Contacts between the two chains:
Residue I12 in chain B interacts with residue A3 in chain A (closest heavy-atom distance 3.8 Å).
Residue F43 in chain B interacts with residue L32 in chain A (closest heavy-atom distance 3.4 Å).
Residue F19 in chain B contacts residue F8 in chain A (closest heavy-atom distance 4.1 Å).
Residue W50 in chain B is in contact with residue F35 in chain A (closest heavy-atom distance 3.4 Å).
Residue I26 in chain B contacts residue A14 in chain A (closest heavy-atom distance 3.7 Å).
Residue F53 in chain B interacts with residue S38 in chain A (closest heavy-atom distance 3.5 Å).
Residue R31 in chain B is in contact with residue D17 in chain A (closest heavy-atom distance 4.6 Å).
Residue N30 in chain B contacts residue D17 in chain A (closest heavy-atom distance 4.8 Å).
Residue F19 in chain B is in contact with residue L11 in chain A (closest heavy-atom distance 3.5 Å).
Residue E34 in chain B interacts with residue D17 in chain A (closest heavy-atom distance 4.8 Å).
Residue E47 in chain B contacts residue S31 in chain A (closest heavy-atom distance 3.1 Å).
Residue I37 in chain B interacts with residue N21 in chain A (closest heavy-atom distance 3.6 Å).
Residue S51 in chain B contacts residue S38 in chain A (closest heavy-atom distance 4.5 Å).
Residue I15 in chain B contacts residue F4 in chain A (closest heavy-atom distance 3.8 Å).
Residue N41 in chain B contacts residue M28 in chain A (closest heavy-atom distance 3.5 Å).
Residue I37 in chain B is in contact with residue F25 in chain A (closest heavy-atom distance 3.4 Å).
Residue N41 in chain B is in contact with residue H24 in chain A (closest heavy-atom distance 4.8 Å).
Residue I37 in chain B contacts residue M28 in chain A (closest heavy-atom distance 3.6 Å).
Residue I12 in chain B contacts residue N2 in chain A (closest heavy-atom distance 4.8 Å).
Residue L33 in chain B contacts residue F25 in chain A (closest heavy-atom distance 3.7 Å).
Residue E47 in chain B interacts with residue F35 in chain A (closest heavy-atom distance 4.4 Å).
Residue I12 in chain B is in contact with residue F4 in chain A (closest heavy-atom distance 3.6 Å).
Residue L33 in chain B interacts with residue N21 in chain A (closest heavy-atom distance 3.3 Å).
Residue N30 in chain B is in contact with residue L18 in chain A (closest heavy-atom distance 3.4 Å).
Residue G40 in chain B is in contact with residue M28 in chain A (closest heavy-atom distance 3.2 Å).
Residue N30 in chain B interacts with residue A14 in chain A (closest heavy-atom distance 4.9 Å).
Residue E54 in chain B contacts residue S38 in chain A (closest heavy-atom distance 3.5 Å).
Residue F53 in chain B contacts residue S41 in chain A (closest heavy-atom distance 4.2 Å).
Residue I37 in chain B interacts with residue H24 in chain A (closest heavy-atom distance 3.4 Å).
Residue E34 in chain B is in contact with residue N21 in chain A (closest heavy-atom distance 3.1 Å).
Residue L23 in chain B interacts with residue L11 in chain A (closest heavy-atom distance 3.5 Å).
Residue V46 in chain B is in contact with residue F35 in chain A (closest heavy-atom distance 3.5 Å).
Residue F43 in chain B contacts residue S31 in chain A (closest heavy-atom distance 2.9 Å).
Residue V36 in chain B contacts residue F25 in chain A (closest heavy-atom distance 4.9 Å).
Residue N27 in chain B is in contact with residue E10 in chain A (closest heavy-atom distance 4.3 Å).
Residue E47 in chain B contacts residue R34 in chain A (closest heavy-atom distance 3.0 Å).
Residue E54 in chain B is in contact with residue R34 in chain A (closest heavy-atom distance 4.4 Å).
Residue W50 in chain B is in contact with residue S38 in chain A (closest heavy-atom distance 2.8 Å).
Residue W50 in chain B contacts residue F39 in chain A (closest heavy-atom distance 3.3 Å).
Residue L33 in chain B interacts with residue L18 in chain A (closest heavy-atom distance 4.8 Å).
Residue N30 in chain B is in contact with residue N21 in chain A (closest heavy-atom distance 3.7 Å).
Residue L23 in chain B contacts residue E10 in chain A (closest heavy-atom distance 4.0 Å).
Residue A16 in chain B is in contact with residue F4 in chain A (closest heavy-atom distance 3.4 Å).
Residue S44 in chain B is in contact with residue S31 in chain A (closest heavy-atom distance 5.0 Å).
Residue F53 in chain B contacts residue F42 in chain A (closest heavy-atom distance 3.6 Å).
Residue F43 in chain B interacts with residue M28 in chain A (closest heavy-atom distance 4.7 Å).
Residue L23 in chain B is in contact with residue A7 in chain A (closest heavy-atom distance 4.9 Å).
Residue F19 in chain B is in contact with residue A7 in chain A (closest heavy-atom distance 3.3 Å).

Sequence of chain B:
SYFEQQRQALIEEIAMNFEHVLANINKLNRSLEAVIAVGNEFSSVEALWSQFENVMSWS

Sequence of chain A:
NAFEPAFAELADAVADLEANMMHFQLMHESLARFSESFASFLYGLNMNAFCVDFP

These two protein chains interact to form a complex.